The following describes two proteins that form a bound complex.

Residue-level contacts at the interface:
Residue Q202 in the second protein contacts residue Q4 in the first protein (closest heavy-atom distance 3.8 Å).
Residue P181 in the second protein interacts with residue K1 in the first protein (closest heavy-atom distance 3.3 Å).
Residue T203 in the second protein is in contact with residue L2 in the first protein (closest heavy-atom distance 3.8 Å).
Residue L154 in the second protein interacts with residue Q6 in the first protein (closest heavy-atom distance 4.0 Å).
Residue G156 in the second protein interacts with residue A8 in the first protein (closest heavy-atom distance 3.6 Å).
Residue M178 in the second protein contacts residue Q4 in the first protein (closest heavy-atom distance 3.0 Å).
Residue Y67 in the second protein contacts residue L5 in the first protein (closest heavy-atom distance 4.3 Å).
Residue R201 in the second protein interacts with residue L5 in the first protein (closest heavy-atom distance 4.3 Å).
Residue N155 in the second protein contacts residue Q6 in the first protein (closest heavy-atom distance 3.8 Å).
Residue G156 in the second protein contacts residue Q6 in the first protein (closest heavy-atom distance 2.7 Å).
Residue F153 in the second protein contacts residue Q6 in the first protein (closest heavy-atom distance 3.2 Å).
Residue H185 in the second protein interacts with residue Q6 in the first protein (closest heavy-atom distance 4.0 Å).
Residue M62 in the second protein contacts residue V7 in the first protein (closest heavy-atom distance 3.8 Å).
Residue M62 in the second protein interacts with residue L5 in the first protein (closest heavy-atom distance 3.5 Å).
Residue Q202 in the second protein interacts with residue L5 in the first protein (closest heavy-atom distance 3.1 Å).
Residue T39 in the second protein interacts with residue Y9 in the first protein (closest heavy-atom distance 4.5 Å).
Residue N155 in the second protein contacts residue Q4 in the first protein (closest heavy-atom distance 4.2 Å).
Residue E179 in the second protein contacts residue Q4 in the first protein (closest heavy-atom distance 2.7 Å).
Residue S59 in the second protein is in contact with residue Y9 in the first protein (closest heavy-atom distance 3.5 Å).
Residue S158 in the second protein interacts with residue L5 in the first protein (closest heavy-atom distance 4.1 Å).
Residue H54 in the second protein contacts residue V7 in the first protein (closest heavy-atom distance 3.4 Å).
Residue E179 in the second protein contacts residue Q6 in the first protein (closest heavy-atom distance 3.2 Å).
Residue T203 in the second protein is in contact with residue A3 in the first protein (closest heavy-atom distance 3.0 Å).
Residue T38 in the second protein interacts with residue Y9 in the first protein (closest heavy-atom distance 3.8 Å).
Residue S158 in the second protein contacts residue Q6 in the first protein (closest heavy-atom distance 2.9 Å).
Residue P181 in the second protein contacts residue L2 in the first protein (closest heavy-atom distance 4.2 Å).
Residue E179 in the second protein contacts residue A3 in the first protein (closest heavy-atom distance 3.3 Å).
Residue Q202 in the second protein interacts with residue A3 in the first protein (closest heavy-atom distance 3.3 Å).
Residue L40 in the second protein interacts with residue V7 in the first protein (closest heavy-atom distance 3.6 Å).
Residue T37 in the second protein contacts residue A8 in the first protein (closest heavy-atom distance 3.8 Å).
Residue H177 in the second protein is in contact with residue Q6 in the first protein (closest heavy-atom distance 3.1 Å).
Residue G156 in the second protein interacts with residue V7 in the first protein (closest heavy-atom distance 3.4 Å).
Residue H176 in the second protein is in contact with residue Q6 in the first protein (closest heavy-atom distance 2.5 Å).
Residue M178 in the second protein interacts with residue Q6 in the first protein (closest heavy-atom distance 4.3 Å).
Residue T58 in the second protein is in contact with residue Y9 in the first protein (closest heavy-atom distance 4.3 Å).
Residue A204 in the second protein is in contact with residue K1 in the first protein (closest heavy-atom distance 3.7 Å).
Residue S158 in the second protein is in contact with residue V7 in the first protein (closest heavy-atom distance 3.5 Å).
Residue N155 in the second protein is in contact with residue A8 in the first protein (closest heavy-atom distance 4.5 Å).
Residue M62 in the second protein is in contact with residue Y9 in the first protein (closest heavy-atom distance 3.2 Å).
Residue H177 in the second protein contacts residue L5 in the first protein (closest heavy-atom distance 3.6 Å).
Residue D200 in the second protein is in contact with residue L5 in the first protein (closest heavy-atom distance 3.6 Å).
Residue T38 in the second protein interacts with residue V7 in the first protein (closest heavy-atom distance 3.7 Å).
Residue M178 in the second protein is in contact with residue L5 in the first protein (closest heavy-atom distance 3.3 Å).
Residue H177 in the second protein contacts residue Q4 in the first protein (closest heavy-atom distance 4.3 Å).
Residue A204 in the second protein interacts with residue L2 in the first protein (closest heavy-atom distance 3.8 Å).
Residue H54 in the second protein is in contact with residue Q6 in the first protein (closest heavy-atom distance 4.3 Å).
Residue Q205 in the second protein interacts with residue A3 in the first protein (closest heavy-atom distance 4.5 Å).
Residue H54 in the second protein interacts with residue L5 in the first protein (closest heavy-atom distance 3.6 Å).
Residue T38 in the second protein is in contact with residue A8 in the first protein (closest heavy-atom distance 3.8 Å).
Residue N155 in the second protein is in contact with residue V7 in the first protein (closest heavy-atom distance 3.5 Å).
Residue S157 in the second protein contacts residue Q6 in the first protein (closest heavy-atom distance 3.2 Å).
Residue Q202 in the second protein is in contact with residue L2 in the first protein (closest heavy-atom distance 3.4 Å).
Residue T37 in the second protein is in contact with residue Y9 in the first protein (closest heavy-atom distance 3.4 Å).
Residue T39 in the second protein is in contact with residue V7 in the first protein (closest heavy-atom distance 3.7 Å).
Residue M178 in the second protein interacts with residue A3 in the first protein (closest heavy-atom distance 4.0 Å).
Residue N155 in the second protein interacts with residue L5 in the first protein (closest heavy-atom distance 4.4 Å).
Residue V55 in the second protein contacts residue V7 in the first protein (closest heavy-atom distance 4.5 Å).
Residue T39 in the second protein interacts with residue A8 in the first protein (closest heavy-atom distance 3.0 Å).
Residue R201 in the second protein contacts residue A3 in the first protein (closest heavy-atom distance 3.8 Å).
Residue P181 in the second protein contacts residue A3 in the first protein (closest heavy-atom distance 4.2 Å).

Sequence of the second protein:
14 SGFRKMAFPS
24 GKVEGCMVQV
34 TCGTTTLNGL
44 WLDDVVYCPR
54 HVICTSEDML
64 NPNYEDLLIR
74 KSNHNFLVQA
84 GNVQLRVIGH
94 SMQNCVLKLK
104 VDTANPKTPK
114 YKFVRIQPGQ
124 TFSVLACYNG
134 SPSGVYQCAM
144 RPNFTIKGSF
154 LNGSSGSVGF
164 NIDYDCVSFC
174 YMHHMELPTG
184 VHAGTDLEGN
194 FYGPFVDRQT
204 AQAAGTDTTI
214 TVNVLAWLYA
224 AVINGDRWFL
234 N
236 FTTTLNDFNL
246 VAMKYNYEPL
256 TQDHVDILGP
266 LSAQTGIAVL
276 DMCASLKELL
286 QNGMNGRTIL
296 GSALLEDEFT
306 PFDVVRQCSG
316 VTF

Sequence of the first protein:
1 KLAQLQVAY